Sequence of the first protein:
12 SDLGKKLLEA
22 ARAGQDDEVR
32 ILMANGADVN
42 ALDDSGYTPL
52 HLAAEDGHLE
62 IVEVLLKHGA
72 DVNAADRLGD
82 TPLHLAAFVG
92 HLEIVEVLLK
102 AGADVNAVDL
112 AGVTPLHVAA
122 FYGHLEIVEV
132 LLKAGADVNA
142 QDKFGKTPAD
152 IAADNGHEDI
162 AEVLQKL

Sequence of the second protein:
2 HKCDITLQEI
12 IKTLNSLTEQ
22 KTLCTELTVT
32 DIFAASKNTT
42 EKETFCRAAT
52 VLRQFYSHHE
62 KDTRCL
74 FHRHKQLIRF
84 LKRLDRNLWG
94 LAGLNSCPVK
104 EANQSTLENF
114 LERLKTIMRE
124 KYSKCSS

This data describes a binding interaction between two proteins.

Interface contacts:
Residue F122 in the first protein interacts with residue S99 in the second protein (closest heavy-atom distance 3.9 Å).
Residue I152 in the first protein is in contact with residue L97 in the second protein (closest heavy-atom distance 3.8 Å).
Residue R78 in the first protein contacts residue E10 in the second protein (closest heavy-atom distance 3.0 Å).
Residue R23 in the first protein is in contact with residue Q79 in the second protein (closest heavy-atom distance 3.1 Å).
Residue F89 in the first protein interacts with residue D88 in the second protein (closest heavy-atom distance 3.6 Å).
Residue E56 in the first protein is in contact with residue R89 in the second protein (closest heavy-atom distance 3.3 Å).
Residue L53 in the first protein is in contact with residue R82 in the second protein (closest heavy-atom distance 3.7 Å).
Residue A112 in the first protein is in contact with residue G93 in the second protein (closest heavy-atom distance 3.4 Å).
Residue E56 in the first protein interacts with residue K85 in the second protein (closest heavy-atom distance 4.2 Å).
Residue S46 in the first protein interacts with residue R86 in the second protein (closest heavy-atom distance 4.1 Å).
Residue L79 in the first protein contacts residue N90 in the second protein (closest heavy-atom distance 3.6 Å).
Residue D81 in the first protein contacts residue W92 in the second protein (closest heavy-atom distance 3.6 Å).
Residue F122 in the first protein interacts with residue R54 in the second protein (closest heavy-atom distance 3.4 Å).
Residue F145 in the first protein contacts residue L94 in the second protein (closest heavy-atom distance 4.0 Å).
Residue R23 in the first protein interacts with residue R82 in the second protein (closest heavy-atom distance 3.3 Å).
Residue F122 in the first protein interacts with residue L97 in the second protein (closest heavy-atom distance 3.4 Å).
Residue S46 in the first protein contacts residue E10 in the second protein (closest heavy-atom distance 2.6 Å).
Residue V90 in the first protein interacts with residue K85 in the second protein (closest heavy-atom distance 3.8 Å).
Residue F89 in the first protein is in contact with residue Y57 in the second protein (closest heavy-atom distance 3.6 Å).
Residue L79 in the first protein contacts residue E10 in the second protein (closest heavy-atom distance 3.8 Å).
Residue Y123 in the first protein contacts residue Y57 in the second protein (closest heavy-atom distance 3.6 Å).
Residue N156 in the first protein contacts residue S99 in the second protein (closest heavy-atom distance 2.8 Å).
Residue F145 in the first protein contacts residue G93 in the second protein (closest heavy-atom distance 3.4 Å).
Residue F145 in the first protein interacts with residue G96 in the second protein (closest heavy-atom distance 3.7 Å).
Residue L86 in the first protein contacts residue R89 in the second protein (closest heavy-atom distance 3.2 Å).
Residue K144 in the first protein interacts with residue T7 in the second protein (closest heavy-atom distance 4.6 Å).
Residue D45 in the first protein contacts residue E10 in the second protein (closest heavy-atom distance 3.8 Å).
Residue Y123 in the first protein contacts residue R54 in the second protein (closest heavy-atom distance 3.8 Å).
Residue A112 in the first protein contacts residue W92 in the second protein (closest heavy-atom distance 3.9 Å).
Residue K144 in the first protein contacts residue G93 in the second protein (closest heavy-atom distance 3.4 Å).
Residue F145 in the first protein contacts residue K43 in the second protein (closest heavy-atom distance 3.4 Å).
Residue Y48 in the first protein is in contact with residue R86 in the second protein (closest heavy-atom distance 3.4 Å).
Residue Y123 in the first protein is in contact with residue W92 in the second protein (closest heavy-atom distance 3.0 Å).
Residue L111 in the first protein contacts residue T7 in the second protein (closest heavy-atom distance 4.1 Å).
Residue Y123 in the first protein interacts with residue D88 in the second protein (closest heavy-atom distance 2.6 Å).
Residue F122 in the first protein is in contact with residue N98 in the second protein (closest heavy-atom distance 3.4 Å).
Residue V119 in the first protein contacts residue L97 in the second protein (closest heavy-atom distance 4.4 Å).
Residue F145 in the first protein interacts with residue W92 in the second protein (closest heavy-atom distance 3.9 Å).
Residue F89 in the first protein contacts residue R89 in the second protein (closest heavy-atom distance 3.5 Å).
Residue L79 in the first protein contacts residue I6 in the second protein (closest heavy-atom distance 3.8 Å).
Residue D44 in the first protein contacts residue R86 in the second protein (closest heavy-atom distance 4.3 Å).
Residue F145 in the first protein interacts with residue A95 in the second protein (closest heavy-atom distance 4.5 Å).
Residue D81 in the first protein interacts with residue R89 in the second protein (closest heavy-atom distance 4.5 Å).
Residue F89 in the first protein contacts residue W92 in the second protein (closest heavy-atom distance 3.6 Å).
Residue Y123 in the first protein is in contact with residue L97 in the second protein (closest heavy-atom distance 3.7 Å).
Residue V114 in the first protein interacts with residue L97 in the second protein (closest heavy-atom distance 3.8 Å).
Residue H85 in the first protein is in contact with residue W92 in the second protein (closest heavy-atom distance 4.7 Å).
Residue D45 in the first protein interacts with residue K13 in the second protein (closest heavy-atom distance 2.8 Å).
Residue V114 in the first protein is in contact with residue W92 in the second protein (closest heavy-atom distance 3.9 Å).
Residue H118 in the first protein contacts residue L97 in the second protein (closest heavy-atom distance 3.7 Å).
Residue R78 in the first protein interacts with residue K13 in the second protein (closest heavy-atom distance 4.5 Å).
Residue R78 in the first protein contacts residue I6 in the second protein (closest heavy-atom distance 3.6 Å).
Residue D110 in the first protein contacts residue W92 in the second protein (closest heavy-atom distance 3.3 Å).
Residue Y48 in the first protein is in contact with residue R89 in the second protein (closest heavy-atom distance 2.8 Å).
Residue L79 in the first protein is in contact with residue T7 in the second protein (closest heavy-atom distance 3.6 Å).
Residue F89 in the first protein contacts residue K85 in the second protein (closest heavy-atom distance 3.4 Å).
Residue S46 in the first protein contacts residue K13 in the second protein (closest heavy-atom distance 3.0 Å).
Residue L53 in the first protein is in contact with residue R86 in the second protein (closest heavy-atom distance 4.6 Å).
Residue V119 in the first protein contacts residue W92 in the second protein (closest heavy-atom distance 3.8 Å).
Residue R78 in the first protein interacts with residue Q9 in the second protein (closest heavy-atom distance 3.0 Å).